Sequence of the second protein:
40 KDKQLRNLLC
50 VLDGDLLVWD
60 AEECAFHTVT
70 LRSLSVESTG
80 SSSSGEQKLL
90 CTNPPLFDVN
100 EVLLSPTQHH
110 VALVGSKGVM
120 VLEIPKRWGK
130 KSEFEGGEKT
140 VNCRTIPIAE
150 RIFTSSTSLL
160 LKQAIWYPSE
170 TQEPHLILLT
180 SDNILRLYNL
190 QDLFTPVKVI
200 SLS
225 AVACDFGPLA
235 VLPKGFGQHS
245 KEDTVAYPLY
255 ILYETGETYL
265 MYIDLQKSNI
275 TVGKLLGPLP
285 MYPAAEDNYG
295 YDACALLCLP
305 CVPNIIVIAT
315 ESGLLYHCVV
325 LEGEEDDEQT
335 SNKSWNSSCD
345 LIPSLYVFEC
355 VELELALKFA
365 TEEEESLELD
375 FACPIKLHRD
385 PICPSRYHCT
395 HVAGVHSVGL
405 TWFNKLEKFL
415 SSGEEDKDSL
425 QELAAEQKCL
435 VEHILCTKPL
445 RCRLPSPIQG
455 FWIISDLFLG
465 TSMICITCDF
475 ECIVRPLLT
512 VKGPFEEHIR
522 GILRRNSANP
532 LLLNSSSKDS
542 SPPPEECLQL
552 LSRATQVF

Sequence of the first protein:
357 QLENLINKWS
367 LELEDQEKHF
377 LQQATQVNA

Residue-level contacts at the interface:
Residue C440 in the second protein contacts residue N363 in the first protein (closest heavy-atom distance 3.1 Å).
Residue C548 in the second protein contacts residue W365 in the first protein (closest heavy-atom distance 4.5 Å).
Residue L533 in the second protein interacts with residue E359 in the first protein (closest heavy-atom distance 3.0 Å).
Residue S450 in the second protein contacts residue E359 in the first protein (closest heavy-atom distance 4.4 Å).
Residue S536 in the second protein is in contact with residue N360 in the first protein (closest heavy-atom distance 3.2 Å).
Residue P443 in the second protein is in contact with residue E359 in the first protein (closest heavy-atom distance 2.3 Å).
Residue N535 in the second protein contacts residue N363 in the first protein (closest heavy-atom distance 2.8 Å).
Residue R526 in the second protein interacts with residue L377 in the first protein (closest heavy-atom distance 4.1 Å).
Residue L444 in the second protein interacts with residue I362 in the first protein (closest heavy-atom distance 3.6 Å).
Residue E547 in the second protein contacts residue L358 in the first protein (closest heavy-atom distance 4.0 Å).
Residue R479 in the second protein contacts residue L367 in the first protein (closest heavy-atom distance 1.5 Å).
Residue L448 in the second protein interacts with residue E359 in the first protein (closest heavy-atom distance 4.1 Å).
Residue N535 in the second protein is in contact with residue L358 in the first protein (closest heavy-atom distance 3.6 Å).
Residue N530 in the second protein interacts with residue L369 in the first protein (closest heavy-atom distance 2.6 Å).
Residue R447 in the second protein interacts with residue L358 in the first protein (closest heavy-atom distance 4.2 Å).
Residue C548 in the second protein contacts residue L358 in the first protein (closest heavy-atom distance 1.4 Å).
Residue N535 in the second protein contacts residue E359 in the first protein (closest heavy-atom distance 2.9 Å).
Residue L533 in the second protein is in contact with residue K364 in the first protein (closest heavy-atom distance 3.8 Å).
Residue L361 in the second protein is in contact with residue I362 in the first protein (closest heavy-atom distance 4.3 Å).
Residue C446 in the second protein interacts with residue L358 in the first protein (closest heavy-atom distance 4.0 Å).
Residue S541 in the second protein interacts with residue Q357 in the first protein (closest heavy-atom distance 3.7 Å).
Residue L533 in the second protein contacts residue S366 in the first protein (closest heavy-atom distance 3.3 Å).
Residue L444 in the second protein is in contact with residue L358 in the first protein (closest heavy-atom distance 1.6 Å).
Residue L551 in the second protein is in contact with residue I362 in the first protein (closest heavy-atom distance 1.3 Å).
Residue L532 in the second protein is in contact with residue S366 in the first protein (closest heavy-atom distance 3.1 Å).
Residue S536 in the second protein is in contact with residue E359 in the first protein (closest heavy-atom distance 2.5 Å).
Residue P531 in the second protein is in contact with residue I362 in the first protein (closest heavy-atom distance 4.2 Å).
Residue R479 in the second protein is in contact with residue E370 in the first protein (closest heavy-atom distance 3.3 Å).
Residue L533 in the second protein is in contact with residue N363 in the first protein (closest heavy-atom distance 0.4 Å).
Residue L533 in the second protein contacts residue N360 in the first protein (closest heavy-atom distance 3.9 Å).
Residue R447 in the second protein is in contact with residue Q357 in the first protein (closest heavy-atom distance 3.2 Å).
Residue P544 in the second protein contacts residue L358 in the first protein (closest heavy-atom distance 3.8 Å).
Residue N535 in the second protein is in contact with residue N360 in the first protein (closest heavy-atom distance 1.1 Å).
Residue P443 in the second protein is in contact with residue L358 in the first protein (closest heavy-atom distance 4.2 Å).
Residue C440 in the second protein is in contact with residue E359 in the first protein (closest heavy-atom distance 4.2 Å).
Residue L551 in the second protein contacts residue L358 in the first protein (closest heavy-atom distance 3.6 Å).
Residue R447 in the second protein is in contact with residue E359 in the first protein (closest heavy-atom distance 4.1 Å).
Residue K442 in the second protein is in contact with residue E359 in the first protein (closest heavy-atom distance 3.3 Å).
Residue L533 in the second protein is in contact with residue I362 in the first protein (closest heavy-atom distance 1.0 Å).
Residue F559 in the second protein interacts with residue W365 in the first protein (closest heavy-atom distance 4.0 Å).
Residue R526 in the second protein contacts residue E373 in the first protein (closest heavy-atom distance 0.3 Å).
Residue L532 in the second protein is in contact with residue N363 in the first protein (closest heavy-atom distance 2.5 Å).
Residue F559 in the second protein is in contact with residue L369 in the first protein (closest heavy-atom distance 1.1 Å).
Residue L534 in the second protein contacts residue N360 in the first protein (closest heavy-atom distance 3.4 Å).
Residue L533 in the second protein contacts residue L361 in the first protein (closest heavy-atom distance 4.3 Å).
Residue N535 in the second protein is in contact with residue Q357 in the first protein (closest heavy-atom distance 2.4 Å).
Residue L532 in the second protein is in contact with residue L367 in the first protein (closest heavy-atom distance 2.6 Å).
Residue S536 in the second protein is in contact with residue Q357 in the first protein (closest heavy-atom distance 4.1 Å).
Residue P443 in the second protein contacts residue I362 in the first protein (closest heavy-atom distance 3.0 Å).
Residue L534 in the second protein is in contact with residue E359 in the first protein (closest heavy-atom distance 1.5 Å).
Residue N535 in the second protein interacts with residue L361 in the first protein (closest heavy-atom distance 4.0 Å).
Residue T441 in the second protein contacts residue E359 in the first protein (closest heavy-atom distance 1.7 Å).
Residue S542 in the second protein interacts with residue Q357 in the first protein (closest heavy-atom distance 2.5 Å).
Residue P531 in the second protein contacts residue S366 in the first protein (closest heavy-atom distance 1.5 Å).
Residue P543 in the second protein interacts with residue Q357 in the first protein (closest heavy-atom distance 3.4 Å).
Residue L534 in the second protein interacts with residue N363 in the first protein (closest heavy-atom distance 0.9 Å).
Residue L552 in the second protein contacts residue W365 in the first protein (closest heavy-atom distance 2.9 Å).
Residue L444 in the second protein interacts with residue E359 in the first protein (closest heavy-atom distance 3.9 Å).
Residue P543 in the second protein is in contact with residue L358 in the first protein (closest heavy-atom distance 1.8 Å).
Residue N530 in the second protein contacts residue S366 in the first protein (closest heavy-atom distance 3.7 Å).

This data describes a binding interaction between two proteins.